Sequence of the first protein:
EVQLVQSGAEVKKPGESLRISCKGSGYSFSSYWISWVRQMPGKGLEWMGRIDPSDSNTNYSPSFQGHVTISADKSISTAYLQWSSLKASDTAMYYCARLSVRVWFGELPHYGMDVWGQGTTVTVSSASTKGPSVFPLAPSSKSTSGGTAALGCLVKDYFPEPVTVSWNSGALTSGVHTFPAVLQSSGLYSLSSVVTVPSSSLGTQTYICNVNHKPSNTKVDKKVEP

This data describes a binding interaction between two proteins.

Contacts between the two chains:
Residue F105 in the first protein is in contact with residue G26 in the second protein (closest heavy-atom distance 3.6 Å).
Residue R102 in the first protein contacts residue D38 in the second protein (closest heavy-atom distance 2.8 Å).
Residue V103 in the first protein is in contact with residue I41 in the second protein (closest heavy-atom distance 3.7 Å).
Residue R102 in the first protein is in contact with residue G94 in the second protein (closest heavy-atom distance 2.8 Å).
Residue V103 in the first protein interacts with residue N97 in the second protein (closest heavy-atom distance 3.9 Å).
Residue V103 in the first protein is in contact with residue A95 in the second protein (closest heavy-atom distance 2.9 Å).
Residue Y111 in the first protein interacts with residue N97 in the second protein (closest heavy-atom distance 3.3 Å).
Residue V103 in the first protein is in contact with residue A91 in the second protein (closest heavy-atom distance 4.5 Å).
Residue F105 in the first protein contacts residue R25 in the second protein (closest heavy-atom distance 3.4 Å).
Residue F105 in the first protein contacts residue T92 in the second protein (closest heavy-atom distance 4.4 Å).
Residue F105 in the first protein interacts with residue Y80 in the second protein (closest heavy-atom distance 4.7 Å).
Residue V101 in the first protein interacts with residue L96 in the second protein (closest heavy-atom distance 3.4 Å).
Residue F105 in the first protein interacts with residue A91 in the second protein (closest heavy-atom distance 3.9 Å).
Residue W104 in the first protein is in contact with residue E93 in the second protein (closest heavy-atom distance 3.6 Å).
Residue F105 in the first protein interacts with residue E93 in the second protein (closest heavy-atom distance 2.9 Å).
Residue V103 in the first protein contacts residue G94 in the second protein (closest heavy-atom distance 2.7 Å).
Residue R102 in the first protein contacts residue N97 in the second protein (closest heavy-atom distance 4.5 Å).
Residue V101 in the first protein is in contact with residue N97 in the second protein (closest heavy-atom distance 2.8 Å).
Residue V103 in the first protein interacts with residue Y80 in the second protein (closest heavy-atom distance 3.8 Å).
Residue V101 in the first protein is in contact with residue A95 in the second protein (closest heavy-atom distance 4.1 Å).
Residue V103 in the first protein contacts residue L96 in the second protein (closest heavy-atom distance 5.0 Å).
Residue R102 in the first protein interacts with residue L96 in the second protein (closest heavy-atom distance 3.8 Å).
Residue Y111 in the first protein interacts with residue Y80 in the second protein (closest heavy-atom distance 4.6 Å).
Residue V103 in the first protein contacts residue E93 in the second protein (closest heavy-atom distance 3.6 Å).
Residue V103 in the first protein contacts residue T92 in the second protein (closest heavy-atom distance 4.6 Å).
Residue R102 in the first protein interacts with residue A95 in the second protein (closest heavy-atom distance 3.2 Å).
Residue G106 in the first protein interacts with residue E93 in the second protein (closest heavy-atom distance 4.3 Å).
Residue W33 in the first protein is in contact with residue L96 in the second protein (closest heavy-atom distance 3.9 Å).
Residue W104 in the first protein contacts residue G94 in the second protein (closest heavy-atom distance 3.7 Å).

Sequence of the second protein:
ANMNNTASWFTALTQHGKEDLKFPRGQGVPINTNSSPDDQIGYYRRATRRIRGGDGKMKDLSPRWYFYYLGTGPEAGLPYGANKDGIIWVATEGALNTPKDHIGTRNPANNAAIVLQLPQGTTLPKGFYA